Sequence of the second protein:
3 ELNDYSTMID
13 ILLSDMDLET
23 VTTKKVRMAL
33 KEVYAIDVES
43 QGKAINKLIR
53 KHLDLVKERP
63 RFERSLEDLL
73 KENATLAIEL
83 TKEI

This data describes a binding interaction between two proteins.

Interface contacts:
Residue N356 in the first protein is in contact with residue N75 in the second protein (closest heavy-atom distance 2.4 Å).
Residue L13 in the first protein contacts residue Y36 in the second protein (closest heavy-atom distance 4.1 Å).
Residue W361 in the first protein is in contact with residue I13 in the second protein (closest heavy-atom distance 3.7 Å).
Residue E355 in the first protein interacts with residue N75 in the second protein (closest heavy-atom distance 3.8 Å).
Residue A352 in the first protein is in contact with residue L71 in the second protein (closest heavy-atom distance 4.1 Å).
Residue L348 in the first protein contacts residue L68 in the second protein (closest heavy-atom distance 4.2 Å).
Residue N356 in the first protein interacts with residue R66 in the second protein (closest heavy-atom distance 3.2 Å).
Residue E17 in the first protein is in contact with residue A37 in the second protein (closest heavy-atom distance 4.1 Å).
Residue A352 in the first protein interacts with residue N75 in the second protein (closest heavy-atom distance 2.9 Å).
Residue Q357 in the first protein interacts with residue I13 in the second protein (closest heavy-atom distance 4.0 Å).
Residue T142 in the first protein contacts residue I86 in the second protein (closest heavy-atom distance 3.9 Å).
Residue K360 in the first protein contacts residue E74 in the second protein (closest heavy-atom distance 2.7 Å).
Residue L358 in the first protein interacts with residue V35 in the second protein (closest heavy-atom distance 3.7 Å).
Residue K16 in the first protein interacts with residue A37 in the second protein (closest heavy-atom distance 3.3 Å).
Residue F349 in the first protein interacts with residue R66 in the second protein (closest heavy-atom distance 3.6 Å).
Residue S363 in the first protein interacts with residue L78 in the second protein (closest heavy-atom distance 3.4 Å).
Residue L135 in the first protein is in contact with residue T83 in the second protein (closest heavy-atom distance 3.8 Å).
Residue R8 in the first protein interacts with residue D6 in the second protein (closest heavy-atom distance 3.0 Å).
Residue K16 in the first protein is in contact with residue Y7 in the second protein (closest heavy-atom distance 4.1 Å).
Residue L139 in the first protein contacts residue I86 in the second protein (closest heavy-atom distance 3.6 Å).
Residue L359 in the first protein is in contact with residue A79 in the second protein (closest heavy-atom distance 4.1 Å).
Residue K360 in the first protein contacts residue L78 in the second protein (closest heavy-atom distance 4.1 Å).
Residue E20 in the first protein interacts with residue K33 in the second protein (closest heavy-atom distance 3.0 Å).
Residue W361 in the first protein is in contact with residue Y36 in the second protein (closest heavy-atom distance 3.4 Å).
Residue W361 in the first protein is in contact with residue M10 in the second protein (closest heavy-atom distance 3.6 Å).
Residue L353 in the first protein interacts with residue L71 in the second protein (closest heavy-atom distance 3.8 Å).
Residue H354 in the first protein interacts with residue V35 in the second protein (closest heavy-atom distance 3.8 Å).
Residue E131 in the first protein is in contact with residue A79 in the second protein (closest heavy-atom distance 3.8 Å).
Residue K138 in the first protein interacts with residue I86 in the second protein (closest heavy-atom distance 3.7 Å).
Residue Y126 in the first protein interacts with residue E34 in the second protein (closest heavy-atom distance 2.3 Å).
Residue Q357 in the first protein interacts with residue L14 in the second protein (closest heavy-atom distance 3.4 Å).
Residue K364 in the first protein contacts residue I13 in the second protein (closest heavy-atom distance 4.2 Å).
Residue L135 in the first protein is in contact with residue L82 in the second protein (closest heavy-atom distance 4.0 Å).
Residue Q6 in the first protein contacts residue L82 in the second protein (closest heavy-atom distance 3.5 Å).
Residue K16 in the first protein interacts with residue Y36 in the second protein (closest heavy-atom distance 4.1 Å).
Residue W361 in the first protein interacts with residue D6 in the second protein (closest heavy-atom distance 3.0 Å).
Residue A352 in the first protein is in contact with residue L72 in the second protein (closest heavy-atom distance 4.2 Å).
Residue H354 in the first protein interacts with residue E34 in the second protein (closest heavy-atom distance 3.6 Å).
Residue L359 in the first protein contacts residue L82 in the second protein (closest heavy-atom distance 4.0 Å).
Residue Q357 in the first protein is in contact with residue V35 in the second protein (closest heavy-atom distance 3.3 Å).
Residue E32 in the first protein is in contact with residue E41 in the second protein (closest heavy-atom distance 3.4 Å).
Residue Q6 in the first protein interacts with residue E85 in the second protein (closest heavy-atom distance 2.4 Å).
Residue H4 in the first protein is in contact with residue E85 in the second protein (closest heavy-atom distance 3.4 Å).
Residue A352 in the first protein is in contact with residue L68 in the second protein (closest heavy-atom distance 3.7 Å).
Residue L359 in the first protein is in contact with residue N75 in the second protein (closest heavy-atom distance 3.3 Å).
Residue F349 in the first protein interacts with residue L68 in the second protein (closest heavy-atom distance 3.6 Å).
Residue N356 in the first protein is in contact with residue L71 in the second protein (closest heavy-atom distance 3.5 Å).
Residue L362 in the first protein interacts with residue L82 in the second protein (closest heavy-atom distance 3.8 Å).
Residue K364 in the first protein is in contact with residue T9 in the second protein (closest heavy-atom distance 3.9 Å).
Residue L353 in the first protein interacts with residue D17 in the second protein (closest heavy-atom distance 3.6 Å).
Residue K360 in the first protein interacts with residue I13 in the second protein (closest heavy-atom distance 3.9 Å).
Residue K16 in the first protein interacts with residue I38 in the second protein (closest heavy-atom distance 4.0 Å).
Residue Q357 in the first protein interacts with residue Y36 in the second protein (closest heavy-atom distance 3.0 Å).
Residue Q6 in the first protein contacts residue I86 in the second protein (closest heavy-atom distance 3.4 Å).
Residue F349 in the first protein interacts with residue S67 in the second protein (closest heavy-atom distance 3.8 Å).
Residue K360 in the first protein is in contact with residue R66 in the second protein (closest heavy-atom distance 3.8 Å).
Residue N356 in the first protein contacts residue E74 in the second protein (closest heavy-atom distance 2.3 Å).
Residue S363 in the first protein contacts residue L82 in the second protein (closest heavy-atom distance 3.6 Å).
Residue L358 in the first protein interacts with residue Y36 in the second protein (closest heavy-atom distance 4.2 Å).
Residue L359 in the first protein is in contact with residue L78 in the second protein (closest heavy-atom distance 3.8 Å).

Sequence of the first protein:
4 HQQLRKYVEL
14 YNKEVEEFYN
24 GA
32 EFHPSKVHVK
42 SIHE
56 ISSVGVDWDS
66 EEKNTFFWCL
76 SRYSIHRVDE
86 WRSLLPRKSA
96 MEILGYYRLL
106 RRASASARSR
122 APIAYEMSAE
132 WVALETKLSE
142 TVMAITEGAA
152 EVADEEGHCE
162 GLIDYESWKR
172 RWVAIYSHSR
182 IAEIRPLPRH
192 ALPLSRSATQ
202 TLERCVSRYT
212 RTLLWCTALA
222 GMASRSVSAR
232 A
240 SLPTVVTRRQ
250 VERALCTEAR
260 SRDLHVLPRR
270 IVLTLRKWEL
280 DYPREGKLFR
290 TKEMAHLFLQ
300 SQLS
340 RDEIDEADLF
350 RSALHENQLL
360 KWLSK